Sequence of chain A:
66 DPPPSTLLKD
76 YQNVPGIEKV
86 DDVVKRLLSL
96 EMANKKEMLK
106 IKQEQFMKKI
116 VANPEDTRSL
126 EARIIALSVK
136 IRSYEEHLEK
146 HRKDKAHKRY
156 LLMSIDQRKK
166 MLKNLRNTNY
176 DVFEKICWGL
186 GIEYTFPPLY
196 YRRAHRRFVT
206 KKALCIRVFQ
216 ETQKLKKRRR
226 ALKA

Residue-level contacts at the interface:
Residue V157 in chain B is in contact with residue V85 in chain A (closest heavy-atom distance 4.8 Å).
Residue V157 in chain B interacts with residue Y76 in chain A (closest heavy-atom distance 3.7 Å).
Residue Q161 in chain B contacts residue V89 in chain A (closest heavy-atom distance 4.1 Å).
Residue V157 in chain B interacts with residue V89 in chain A (closest heavy-atom distance 4.9 Å).
Residue A150 in chain B contacts residue N78 in chain A (closest heavy-atom distance 3.6 Å).
Residue E156 in chain B contacts residue Y76 in chain A (closest heavy-atom distance 2.7 Å).
Residue L160 in chain B interacts with residue V89 in chain A (closest heavy-atom distance 4.6 Å).
Residue V157 in chain B is in contact with residue I82 in chain A (closest heavy-atom distance 4.3 Å).
Residue W149 in chain B is in contact with residue D75 in chain A (closest heavy-atom distance 4.4 Å).
Residue V164 in chain B interacts with residue L92 in chain A (closest heavy-atom distance 4.6 Å).
Residue K153 in chain B interacts with residue D75 in chain A (closest heavy-atom distance 3.3 Å).
Residue V157 in chain B contacts residue V79 in chain A (closest heavy-atom distance 4.7 Å).
Residue E154 in chain B is in contact with residue V79 in chain A (closest heavy-atom distance 4.0 Å).
Residue V164 in chain B is in contact with residue D86 in chain A (closest heavy-atom distance 4.2 Å).
Residue L160 in chain B is in contact with residue L93 in chain A (closest heavy-atom distance 3.6 Å).
Residue Q161 in chain B is in contact with residue D86 in chain A (closest heavy-atom distance 4.7 Å).
Residue V164 in chain B is in contact with residue V88 in chain A (closest heavy-atom distance 3.3 Å).
Residue Q161 in chain B contacts residue V85 in chain A (closest heavy-atom distance 3.6 Å).
Residue F167 in chain B is in contact with residue L92 in chain A (closest heavy-atom distance 4.0 Å).
Residue K153 in chain B contacts residue V79 in chain A (closest heavy-atom distance 3.5 Å).
Residue K153 in chain B interacts with residue Y76 in chain A (closest heavy-atom distance 3.5 Å).
Residue E154 in chain B contacts residue P80 in chain A (closest heavy-atom distance 3.2 Å).
Residue V164 in chain B interacts with residue V89 in chain A (closest heavy-atom distance 3.6 Å).
Residue V157 in chain B interacts with residue L93 in chain A (closest heavy-atom distance 3.9 Å).
Residue A150 in chain B contacts residue V79 in chain A (closest heavy-atom distance 3.9 Å).
Residue L160 in chain B contacts residue L92 in chain A (closest heavy-atom distance 3.4 Å).

Sequence of chain B:
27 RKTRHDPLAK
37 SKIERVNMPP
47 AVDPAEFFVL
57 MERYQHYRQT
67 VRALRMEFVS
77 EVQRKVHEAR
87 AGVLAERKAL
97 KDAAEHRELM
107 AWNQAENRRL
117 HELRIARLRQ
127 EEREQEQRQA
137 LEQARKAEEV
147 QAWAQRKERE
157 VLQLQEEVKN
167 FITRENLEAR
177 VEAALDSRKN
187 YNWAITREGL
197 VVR

This data describes a binding interaction between two proteins.